Sequence of protein 2:
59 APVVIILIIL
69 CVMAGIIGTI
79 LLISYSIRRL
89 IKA

The following describes two proteins that form a bound complex.

Residue-level contacts at the interface:
Residue W388 in protein 1 is in contact with residue L79 in protein 2 (closest heavy-atom distance 4.0 Å).
Residue M1 in protein 1 contacts residue S82 in protein 2 (closest heavy-atom distance 3.2 Å).
Residue V11 in protein 1 interacts with residue I74 in protein 2 (closest heavy-atom distance 4.4 Å).
Residue W93 in protein 1 is in contact with residue M71 in protein 2 (closest heavy-atom distance 4.1 Å).
Residue L387 in protein 1 interacts with residue Y83 in protein 2 (closest heavy-atom distance 3.5 Å).
Residue H154 in protein 1 interacts with residue I64 in protein 2 (closest heavy-atom distance 3.9 Å).
Residue W93 in protein 1 is in contact with residue L68 in protein 2 (closest heavy-atom distance 4.7 Å).
Residue L7 in protein 1 interacts with residue I78 in protein 2 (closest heavy-atom distance 3.6 Å).
Residue L147 in protein 1 is in contact with residue L68 in protein 2 (closest heavy-atom distance 3.8 Å).
Residue W93 in protein 1 is in contact with residue I67 in protein 2 (closest heavy-atom distance 3.7 Å).
Residue A15 in protein 1 contacts residue M71 in protein 2 (closest heavy-atom distance 4.0 Å).
Residue V150 in protein 1 contacts residue I64 in protein 2 (closest heavy-atom distance 3.3 Å).
Residue W93 in protein 1 interacts with residue I64 in protein 2 (closest heavy-atom distance 4.3 Å).
Residue V11 in protein 1 interacts with residue I75 in protein 2 (closest heavy-atom distance 3.7 Å).
Residue M8 in protein 1 is in contact with residue I75 in protein 2 (closest heavy-atom distance 4.3 Å).
Residue H154 in protein 1 is in contact with residue V61 in protein 2 (closest heavy-atom distance 3.5 Å).
Residue T4 in protein 1 is in contact with residue L79 in protein 2 (closest heavy-atom distance 3.9 Å).
Residue Q104 in protein 1 interacts with residue P60 in protein 2 (closest heavy-atom distance 3.4 Å).
Residue L19 in protein 1 contacts residue M71 in protein 2 (closest heavy-atom distance 4.7 Å).
Residue L12 in protein 1 is in contact with residue M71 in protein 2 (closest heavy-atom distance 4.0 Å).
Residue I100 in protein 1 interacts with residue I64 in protein 2 (closest heavy-atom distance 4.0 Å).
Residue V97 in protein 1 contacts residue I64 in protein 2 (closest heavy-atom distance 4.0 Å).
Residue V11 in protein 1 interacts with residue I78 in protein 2 (closest heavy-atom distance 4.8 Å).
Residue W388 in protein 1 is in contact with residue I75 in protein 2 (closest heavy-atom distance 4.9 Å).
Residue L101 in protein 1 contacts residue P60 in protein 2 (closest heavy-atom distance 4.0 Å).
Residue G105 in protein 1 interacts with residue I63 in protein 2 (closest heavy-atom distance 3.9 Å).
Residue P386 in protein 1 interacts with residue Y83 in protein 2 (closest heavy-atom distance 3.8 Å).
Residue G105 in protein 1 interacts with residue P60 in protein 2 (closest heavy-atom distance 3.9 Å).
Residue I100 in protein 1 contacts residue P60 in protein 2 (closest heavy-atom distance 3.0 Å).
Residue I146 in protein 1 interacts with residue L68 in protein 2 (closest heavy-atom distance 3.7 Å).
Residue I100 in protein 1 contacts residue I63 in protein 2 (closest heavy-atom distance 3.9 Å).
Residue M16 in protein 1 contacts residue M71 in protein 2 (closest heavy-atom distance 3.5 Å).
Residue V150 in protein 1 is in contact with residue L68 in protein 2 (closest heavy-atom distance 3.7 Å).
Residue I146 in protein 1 interacts with residue M71 in protein 2 (closest heavy-atom distance 4.3 Å).
Residue L19 in protein 1 contacts residue I67 in protein 2 (closest heavy-atom distance 3.7 Å).
Residue I100 in protein 1 interacts with residue I67 in protein 2 (closest heavy-atom distance 4.0 Å).
Residue M1 in protein 1 contacts residue R86 in protein 2 (closest heavy-atom distance 3.2 Å).
Residue F23 in protein 1 interacts with residue I67 in protein 2 (closest heavy-atom distance 4.5 Å).
Residue M1 in protein 1 contacts residue L79 in protein 2 (closest heavy-atom distance 4.8 Å).
Residue F23 in protein 1 is in contact with residue I63 in protein 2 (closest heavy-atom distance 3.9 Å).

Sequence of protein 1:
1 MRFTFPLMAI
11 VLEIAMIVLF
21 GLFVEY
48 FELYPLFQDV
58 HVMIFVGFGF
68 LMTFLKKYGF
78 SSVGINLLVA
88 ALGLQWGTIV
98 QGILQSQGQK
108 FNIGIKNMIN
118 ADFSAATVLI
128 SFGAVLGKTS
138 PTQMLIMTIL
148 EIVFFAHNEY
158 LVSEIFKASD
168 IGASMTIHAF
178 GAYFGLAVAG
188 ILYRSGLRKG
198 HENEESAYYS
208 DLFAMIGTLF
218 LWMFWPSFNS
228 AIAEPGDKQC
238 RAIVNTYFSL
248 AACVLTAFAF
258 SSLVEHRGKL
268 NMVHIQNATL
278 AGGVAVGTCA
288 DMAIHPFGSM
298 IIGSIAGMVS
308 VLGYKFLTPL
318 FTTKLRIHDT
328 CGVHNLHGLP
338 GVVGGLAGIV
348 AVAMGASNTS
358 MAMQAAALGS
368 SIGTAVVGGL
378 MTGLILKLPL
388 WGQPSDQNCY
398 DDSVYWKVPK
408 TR